These two protein chains interact to form a complex.

Sequence of the first protein:
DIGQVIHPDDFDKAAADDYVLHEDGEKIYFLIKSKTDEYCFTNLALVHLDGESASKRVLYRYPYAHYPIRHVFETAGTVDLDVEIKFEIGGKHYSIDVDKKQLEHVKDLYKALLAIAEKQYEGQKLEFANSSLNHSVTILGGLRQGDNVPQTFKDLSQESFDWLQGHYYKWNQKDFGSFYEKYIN

Residue-level contacts at the interface:
Residue E79 in the first protein interacts with residue R61 in the second protein (closest heavy-atom distance 3.2 Å).
Residue I145 in the first protein interacts with residue G148 in the second protein (closest heavy-atom distance 3.8 Å).
Residue E166 in the first protein is in contact with residue K161 in the second protein (closest heavy-atom distance 3.5 Å).
Residue Y126 in the first protein is in contact with residue H70 in the second protein (closest heavy-atom distance 3.6 Å).
Residue Y115 in the first protein is in contact with residue L63 in the second protein (closest heavy-atom distance 3.9 Å).
Residue W170 in the first protein is in contact with residue Q165 in the second protein (closest heavy-atom distance 3.8 Å).
Residue I145 in the first protein interacts with residue L146 in the second protein (closest heavy-atom distance 3.6 Å).
Residue D85 in the first protein contacts residue K60 in the second protein (closest heavy-atom distance 3.6 Å).
Residue S138 in the first protein is in contact with residue F168 in the second protein (closest heavy-atom distance 2.9 Å).
Residue T80 in the first protein contacts residue R61 in the second protein (closest heavy-atom distance 2.9 Å).
Residue F134 in the first protein interacts with residue F168 in the second protein (closest heavy-atom distance 3.6 Å).
Residue E127 in the first protein interacts with residue Y176 in the second protein (closest heavy-atom distance 3.4 Å).
Residue E166 in the first protein is in contact with residue F160 in the second protein (closest heavy-atom distance 3.8 Å).
Residue K189 in the first protein is in contact with residue E25 in the second protein (closest heavy-atom distance 3.7 Å).
Residue H141 in the first protein contacts residue L139 in the second protein (closest heavy-atom distance 3.3 Å).
Residue Y190 in the first protein contacts residue E25 in the second protein (closest heavy-atom distance 3.7 Å).
Residue F78 in the first protein is in contact with residue V62 in the second protein (closest heavy-atom distance 3.6 Å).
Residue S142 in the first protein is in contact with residue S164 in the second protein (closest heavy-atom distance 2.8 Å).
Residue H141 in the first protein contacts residue V143 in the second protein (closest heavy-atom distance 3.8 Å).
Residue W170 in the first protein is in contact with residue S164 in the second protein (closest heavy-atom distance 3.3 Å).
Residue E123 in the first protein is in contact with residue H70 in the second protein (closest heavy-atom distance 3.7 Å).
Residue D153 in the first protein interacts with residue D153 in the second protein (closest heavy-atom distance 3.7 Å).
Residue G152 in the first protein contacts residue D153 in the second protein (closest heavy-atom distance 3.7 Å).
Residue T144 in the first protein contacts residue V143 in the second protein (closest heavy-atom distance 3.7 Å).
Residue K189 in the first protein contacts residue D26 in the second protein (closest heavy-atom distance 3.3 Å).
Residue L163 in the first protein interacts with residue F160 in the second protein (closest heavy-atom distance 3.7 Å).
Residue D162 in the first protein interacts with residue P157 in the second protein (closest heavy-atom distance 3.8 Å).
Residue E127 in the first protein interacts with residue K181 in the second protein (closest heavy-atom distance 3.1 Å).
Residue H141 in the first protein interacts with residue S167 in the second protein (closest heavy-atom distance 3.5 Å).
Residue G147 in the first protein contacts residue G148 in the second protein (closest heavy-atom distance 3.6 Å).
Residue G82 in the first protein contacts residue K60 in the second protein (closest heavy-atom distance 3.8 Å).
Residue F78 in the first protein is in contact with residue L63 in the second protein (closest heavy-atom distance 3.0 Å).
Residue I145 in the first protein contacts residue L163 in the second protein (closest heavy-atom distance 3.6 Å).
Residue T80 in the first protein is in contact with residue K60 in the second protein (closest heavy-atom distance 3.4 Å).
Residue Y190 in the first protein interacts with residue L23 in the second protein (closest heavy-atom distance 3.7 Å).
Residue K116 in the first protein contacts residue E25 in the second protein (closest heavy-atom distance 3.6 Å).
Residue A135 in the first protein contacts residue F168 in the second protein (closest heavy-atom distance 3.6 Å).
Residue F134 in the first protein is in contact with residue L171 in the second protein (closest heavy-atom distance 3.8 Å).
Residue F78 in the first protein interacts with residue Y21 in the second protein (closest heavy-atom distance 3.4 Å).
Residue S138 in the first protein is in contact with residue S167 in the second protein (closest heavy-atom distance 2.9 Å).
Residue E127 in the first protein interacts with residue H70 in the second protein (closest heavy-atom distance 3.5 Å).
Residue E166 in the first protein is in contact with residue P157 in the second protein (closest heavy-atom distance 3.4 Å).
Residue S167 in the first protein contacts residue F160 in the second protein (closest heavy-atom distance 3.7 Å).
Residue R150 in the first protein contacts residue G152 in the second protein (closest heavy-atom distance 3.8 Å).
Residue S138 in the first protein is in contact with residue S164 in the second protein (closest heavy-atom distance 3.3 Å).
Residue S142 in the first protein contacts residue F160 in the second protein (closest heavy-atom distance 3.3 Å).
Residue F134 in the first protein interacts with residue Y175 in the second protein (closest heavy-atom distance 3.8 Å).
Residue L163 in the first protein contacts residue V156 in the second protein (closest heavy-atom distance 3.8 Å).
Residue K116 in the first protein contacts residue D20 in the second protein (closest heavy-atom distance 3.0 Å).
Residue L146 in the first protein interacts with residue F160 in the second protein (closest heavy-atom distance 3.4 Å).
Residue S142 in the first protein interacts with residue L163 in the second protein (closest heavy-atom distance 3.4 Å).
Residue K112 in the first protein is in contact with residue D20 in the second protein (closest heavy-atom distance 3.5 Å).
Residue Y190 in the first protein is in contact with residue D26 in the second protein (closest heavy-atom distance 2.6 Å).
Residue T80 in the first protein interacts with residue Y21 in the second protein (closest heavy-atom distance 3.5 Å).
Residue G82 in the first protein is in contact with residue S59 in the second protein (closest heavy-atom distance 3.6 Å).
Residue L149 in the first protein contacts residue V156 in the second protein (closest heavy-atom distance 3.8 Å).
Residue K116 in the first protein contacts residue V22 in the second protein (closest heavy-atom distance 3.4 Å).
Residue L119 in the first protein interacts with residue R65 in the second protein (closest heavy-atom distance 3.8 Å).
Residue S138 in the first protein contacts residue L171 in the second protein (closest heavy-atom distance 3.6 Å).
Residue E79 in the first protein contacts residue K60 in the second protein (closest heavy-atom distance 3.1 Å).

Sequence of the second protein:
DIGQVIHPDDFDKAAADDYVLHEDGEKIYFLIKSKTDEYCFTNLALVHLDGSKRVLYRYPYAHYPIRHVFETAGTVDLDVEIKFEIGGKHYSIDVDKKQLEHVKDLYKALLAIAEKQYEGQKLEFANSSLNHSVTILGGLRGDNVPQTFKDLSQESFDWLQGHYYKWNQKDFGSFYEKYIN